These two protein chains interact to form a complex.

Contacts between the two chains:
Residue R216 in protein 2 is in contact with residue F214 in protein 1 (closest heavy-atom distance 2.9 Å).
Residue L200 in protein 2 interacts with residue T199 in protein 1 (closest heavy-atom distance 4.2 Å).
Residue D361 in protein 2 interacts with residue V334 in protein 1 (closest heavy-atom distance 3.9 Å).
Residue V359 in protein 2 is in contact with residue L338 in protein 1 (closest heavy-atom distance 4.6 Å).
Residue Q203 in protein 2 contacts residue T199 in protein 1 (closest heavy-atom distance 3.6 Å).
Residue P328 in protein 2 is in contact with residue F362 in protein 1 (closest heavy-atom distance 3.7 Å).
Residue K220 in protein 2 contacts residue Q211 in protein 1 (closest heavy-atom distance 4.1 Å).
Residue P358 in protein 2 is in contact with residue A325 in protein 1 (closest heavy-atom distance 4.1 Å).
Residue Q203 in protein 2 is in contact with residue G227 in protein 1 (closest heavy-atom distance 4.2 Å).
Residue H185 in protein 2 interacts with residue R193 in protein 1 (closest heavy-atom distance 3.5 Å).
Residue V359 in protein 2 is in contact with residue V334 in protein 1 (closest heavy-atom distance 3.5 Å).
Residue A325 in protein 2 contacts residue H185 in protein 1 (closest heavy-atom distance 4.2 Å).
Residue T199 in protein 2 is in contact with residue L200 in protein 1 (closest heavy-atom distance 4.0 Å).
Residue F362 in protein 2 contacts residue V334 in protein 1 (closest heavy-atom distance 4.4 Å).
Residue D361 in protein 2 is in contact with residue T333 in protein 1 (closest heavy-atom distance 4.6 Å).
Residue R216 in protein 2 interacts with residue S215 in protein 1 (closest heavy-atom distance 4.4 Å).
Residue R216 in protein 2 contacts residue L219 in protein 1 (closest heavy-atom distance 3.8 Å).
Residue R216 in protein 2 contacts residue T212 in protein 1 (closest heavy-atom distance 2.6 Å).
Residue H185 in protein 2 is in contact with residue A325 in protein 1 (closest heavy-atom distance 3.8 Å).
Residue V359 in protein 2 interacts with residue P324 in protein 1 (closest heavy-atom distance 4.1 Å).
Residue P358 in protein 2 interacts with residue V334 in protein 1 (closest heavy-atom distance 3.8 Å).
Residue V202 in protein 2 interacts with residue Q203 in protein 1 (closest heavy-atom distance 4.2 Å).
Residue L219 in protein 2 contacts residue R216 in protein 1 (closest heavy-atom distance 4.0 Å).
Residue F362 in protein 2 contacts residue A325 in protein 1 (closest heavy-atom distance 4.3 Å).
Residue F223 in protein 2 interacts with residue T206 in protein 1 (closest heavy-atom distance 3.5 Å).
Residue T206 in protein 2 interacts with residue T206 in protein 1 (closest heavy-atom distance 4.3 Å).
Residue R216 in protein 2 contacts residue V210 in protein 1 (closest heavy-atom distance 3.1 Å).
Residue P207 in protein 2 is in contact with residue K220 in protein 1 (closest heavy-atom distance 4.3 Å).
Residue V210 in protein 2 interacts with residue L219 in protein 1 (closest heavy-atom distance 4.4 Å).
Residue Q211 in protein 2 is in contact with residue K220 in protein 1 (closest heavy-atom distance 3.3 Å).
Residue A325 in protein 2 is in contact with residue F362 in protein 1 (closest heavy-atom distance 4.1 Å).
Residue F362 in protein 2 contacts residue P328 in protein 1 (closest heavy-atom distance 3.4 Å).
Residue A325 in protein 2 interacts with residue P358 in protein 1 (closest heavy-atom distance 3.7 Å).
Residue T206 in protein 2 interacts with residue F223 in protein 1 (closest heavy-atom distance 3.5 Å).
Residue T212 in protein 2 contacts residue R216 in protein 1 (closest heavy-atom distance 3.2 Å).
Residue V210 in protein 2 contacts residue R216 in protein 1 (closest heavy-atom distance 3.2 Å).
Residue G187 in protein 2 is in contact with residue H185 in protein 1 (closest heavy-atom distance 4.4 Å).
Residue V334 in protein 2 interacts with residue D361 in protein 1 (closest heavy-atom distance 3.6 Å).
Residue F223 in protein 2 contacts residue V210 in protein 1 (closest heavy-atom distance 3.9 Å).
Residue L226 in protein 2 contacts residue Q203 in protein 1 (closest heavy-atom distance 4.4 Å).
Residue F223 in protein 2 interacts with residue P207 in protein 1 (closest heavy-atom distance 4.0 Å).
Residue P324 in protein 2 is in contact with residue F362 in protein 1 (closest heavy-atom distance 4.3 Å).
Residue F362 in protein 2 interacts with residue P324 in protein 1 (closest heavy-atom distance 3.9 Å).
Residue R216 in protein 2 is in contact with residue R216 in protein 1 (closest heavy-atom distance 3.5 Å).
Residue P324 in protein 2 contacts residue V359 in protein 1 (closest heavy-atom distance 3.9 Å).
Residue Q203 in protein 2 contacts residue V202 in protein 1 (closest heavy-atom distance 3.8 Å).
Residue F214 in protein 2 is in contact with residue R216 in protein 1 (closest heavy-atom distance 2.6 Å).
Residue G227 in protein 2 interacts with residue Q203 in protein 1 (closest heavy-atom distance 4.0 Å).
Residue T199 in protein 2 is in contact with residue T199 in protein 1 (closest heavy-atom distance 2.8 Å).
Residue D213 in protein 2 interacts with residue R216 in protein 1 (closest heavy-atom distance 4.5 Å).
Residue P358 in protein 2 contacts residue P324 in protein 1 (closest heavy-atom distance 3.9 Å).
Residue P324 in protein 2 contacts residue P358 in protein 1 (closest heavy-atom distance 3.8 Å).
Residue Q203 in protein 2 contacts residue L226 in protein 1 (closest heavy-atom distance 4.1 Å).
Residue V334 in protein 2 is in contact with residue V359 in protein 1 (closest heavy-atom distance 4.1 Å).
Residue R216 in protein 2 is in contact with residue D213 in protein 1 (closest heavy-atom distance 4.4 Å).
Residue R193 in protein 2 interacts with residue H185 in protein 1 (closest heavy-atom distance 3.2 Å).
Residue V210 in protein 2 is in contact with residue F223 in protein 1 (closest heavy-atom distance 3.9 Å).
Residue T199 in protein 2 interacts with residue Q203 in protein 1 (closest heavy-atom distance 4.1 Å).
Residue P207 in protein 2 is in contact with residue F223 in protein 1 (closest heavy-atom distance 4.5 Å).
Residue H185 in protein 2 is in contact with residue G187 in protein 1 (closest heavy-atom distance 4.4 Å).

Sequence of protein 1:
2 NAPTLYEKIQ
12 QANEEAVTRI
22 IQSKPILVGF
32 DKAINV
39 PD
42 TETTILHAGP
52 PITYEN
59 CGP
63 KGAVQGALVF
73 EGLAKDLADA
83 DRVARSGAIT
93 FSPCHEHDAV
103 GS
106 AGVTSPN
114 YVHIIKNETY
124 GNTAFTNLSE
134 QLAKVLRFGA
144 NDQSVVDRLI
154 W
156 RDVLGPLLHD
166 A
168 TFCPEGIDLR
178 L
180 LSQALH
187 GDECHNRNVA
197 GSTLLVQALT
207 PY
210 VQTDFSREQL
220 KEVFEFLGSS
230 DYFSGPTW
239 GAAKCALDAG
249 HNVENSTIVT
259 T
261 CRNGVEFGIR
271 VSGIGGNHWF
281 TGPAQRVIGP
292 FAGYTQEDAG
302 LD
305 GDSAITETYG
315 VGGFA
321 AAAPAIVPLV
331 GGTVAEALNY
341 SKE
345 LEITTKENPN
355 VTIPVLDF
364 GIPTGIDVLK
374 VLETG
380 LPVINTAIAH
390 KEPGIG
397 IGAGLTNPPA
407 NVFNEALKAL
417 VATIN

Sequence of protein 2:
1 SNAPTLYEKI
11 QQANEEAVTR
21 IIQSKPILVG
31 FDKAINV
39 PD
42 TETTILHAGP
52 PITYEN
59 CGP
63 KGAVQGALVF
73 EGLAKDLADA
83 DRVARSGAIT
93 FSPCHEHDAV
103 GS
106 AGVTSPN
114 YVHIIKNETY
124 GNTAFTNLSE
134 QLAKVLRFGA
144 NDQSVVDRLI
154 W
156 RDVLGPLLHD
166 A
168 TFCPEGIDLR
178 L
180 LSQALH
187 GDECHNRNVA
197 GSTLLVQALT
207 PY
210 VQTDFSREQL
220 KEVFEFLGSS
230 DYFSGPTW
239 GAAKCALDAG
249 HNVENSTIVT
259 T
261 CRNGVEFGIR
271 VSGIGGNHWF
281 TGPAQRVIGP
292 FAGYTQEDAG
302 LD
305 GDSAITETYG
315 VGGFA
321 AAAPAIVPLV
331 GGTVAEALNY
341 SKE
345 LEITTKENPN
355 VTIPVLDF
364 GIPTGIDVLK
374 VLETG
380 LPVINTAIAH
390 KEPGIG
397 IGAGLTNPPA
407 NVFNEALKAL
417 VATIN